Sequence of the first protein:
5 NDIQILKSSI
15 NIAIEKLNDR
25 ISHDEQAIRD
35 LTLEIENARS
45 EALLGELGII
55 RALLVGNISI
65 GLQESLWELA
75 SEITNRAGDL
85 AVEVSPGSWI

Residue-level contacts at the interface:
Residue L21 in the first protein is in contact with residue L21 in the second protein (closest heavy-atom distance 3.5 Å).
Residue E50 in the first protein contacts residue A46 in the second protein (closest heavy-atom distance 3.4 Å).
Residue I18 in the first protein interacts with residue L21 in the second protein (closest heavy-atom distance 4.4 Å).
Residue R80 in the first protein interacts with residue L48 in the second protein (closest heavy-atom distance 3.8 Å).
Residue I18 in the first protein is in contact with residue A17 in the second protein (closest heavy-atom distance 3.8 Å).
Residue I39 in the first protein contacts residue E38 in the second protein (closest heavy-atom distance 4.1 Å).
Residue L57 in the first protein contacts residue L57 in the second protein (closest heavy-atom distance 4.1 Å).
Residue R43 in the first protein is in contact with residue E45 in the second protein (closest heavy-atom distance 3.1 Å).
Residue N22 in the first protein interacts with residue L21 in the second protein (closest heavy-atom distance 3.3 Å).
Residue T36 in the first protein interacts with residue L35 in the second protein (closest heavy-atom distance 3.7 Å).
Residue I77 in the first protein contacts residue G49 in the second protein (closest heavy-atom distance 3.9 Å).
Residue I54 in the first protein is in contact with residue I53 in the second protein (closest heavy-atom distance 3.9 Å).
Residue L57 in the first protein interacts with residue I53 in the second protein (closest heavy-atom distance 4.8 Å).
Residue I25 in the first protein is in contact with residue L21 in the second protein (closest heavy-atom distance 3.7 Å).
Residue E50 in the first protein is in contact with residue E50 in the second protein (closest heavy-atom distance 3.9 Å).
Residue E29 in the first protein interacts with residue D28 in the second protein (closest heavy-atom distance 3.1 Å).
Residue A81 in the first protein contacts residue E45 in the second protein (closest heavy-atom distance 4.0 Å).
Residue I7 in the first protein contacts residue L10 in the second protein (closest heavy-atom distance 3.8 Å).
Residue I32 in the first protein interacts with residue A31 in the second protein (closest heavy-atom distance 4.0 Å).
Residue L73 in the first protein contacts residue G49 in the second protein (closest heavy-atom distance 4.6 Å).
Residue I25 in the first protein interacts with residue R24 in the second protein (closest heavy-atom distance 3.5 Å).
Residue L10 in the first protein interacts with residue L10 in the second protein (closest heavy-atom distance 3.6 Å).
Residue A46 in the first protein is in contact with residue A46 in the second protein (closest heavy-atom distance 4.0 Å).
Residue R43 in the first protein interacts with residue A42 in the second protein (closest heavy-atom distance 3.6 Å).
Residue L73 in the first protein is in contact with residue A56 in the second protein (closest heavy-atom distance 4.4 Å).
Residue E50 in the first protein interacts with residue G49 in the second protein (closest heavy-atom distance 3.6 Å).
Residue R80 in the first protein is in contact with residue G49 in the second protein (closest heavy-atom distance 3.9 Å).
Residue I32 in the first protein interacts with residue L35 in the second protein (closest heavy-atom distance 3.5 Å).
Residue R80 in the first protein is in contact with residue E45 in the second protein (closest heavy-atom distance 3.8 Å).
Residue I32 in the first protein contacts residue I32 in the second protein (closest heavy-atom distance 3.5 Å).
Residue I32 in the first protein is in contact with residue D28 in the second protein (closest heavy-atom distance 3.8 Å).
Residue N22 in the first protein is in contact with residue R24 in the second protein (closest heavy-atom distance 3.0 Å).
Residue L66 in the first protein interacts with residue A56 in the second protein (closest heavy-atom distance 3.7 Å).
Residue L35 in the first protein interacts with residue L35 in the second protein (closest heavy-atom distance 3.7 Å).
Residue I25 in the first protein interacts with residue D28 in the second protein (closest heavy-atom distance 3.2 Å).
Residue I53 in the first protein interacts with residue I53 in the second protein (closest heavy-atom distance 4.1 Å).
Residue D28 in the first protein contacts residue D28 in the second protein (closest heavy-atom distance 4.2 Å).
Residue L73 in the first protein interacts with residue G52 in the second protein (closest heavy-atom distance 3.5 Å).
Residue I77 in the first protein interacts with residue I53 in the second protein (closest heavy-atom distance 4.8 Å).
Residue L66 in the first protein is in contact with residue L57 in the second protein (closest heavy-atom distance 4.2 Å).
Residue I25 in the first protein contacts residue I25 in the second protein (closest heavy-atom distance 4.0 Å).
Residue S26 in the first protein contacts residue R24 in the second protein (closest heavy-atom distance 3.0 Å).
Residue S69 in the first protein interacts with residue A56 in the second protein (closest heavy-atom distance 4.1 Å).
Residue L73 in the first protein contacts residue I53 in the second protein (closest heavy-atom distance 3.6 Å).
Residue I14 in the first protein is in contact with residue I14 in the second protein (closest heavy-atom distance 3.9 Å).
Residue I39 in the first protein interacts with residue I39 in the second protein (closest heavy-atom distance 3.6 Å).
Residue E29 in the first protein is in contact with residue R24 in the second protein (closest heavy-atom distance 2.7 Å).
Residue I7 in the first protein contacts residue I7 in the second protein (closest heavy-atom distance 3.4 Å).
Residue I39 in the first protein interacts with residue A42 in the second protein (closest heavy-atom distance 4.6 Å).
Residue K11 in the first protein is in contact with residue L10 in the second protein (closest heavy-atom distance 3.6 Å).
Residue I39 in the first protein is in contact with residue L35 in the second protein (closest heavy-atom distance 3.8 Å).
Residue E50 in the first protein is in contact with residue E45 in the second protein (closest heavy-atom distance 4.3 Å).
Residue L70 in the first protein is in contact with residue A56 in the second protein (closest heavy-atom distance 3.7 Å).
Residue E50 in the first protein interacts with residue I53 in the second protein (closest heavy-atom distance 3.8 Å).
Residue I7 in the first protein is in contact with residue D6 in the second protein (closest heavy-atom distance 4.2 Å).

Sequence of the second protein:
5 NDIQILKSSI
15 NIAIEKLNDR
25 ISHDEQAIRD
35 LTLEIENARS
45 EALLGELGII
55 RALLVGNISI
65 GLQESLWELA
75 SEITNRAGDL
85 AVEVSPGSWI

These two protein chains interact to form a complex.